Interface contacts:
Residue F43 in the first protein is in contact with residue A278 in the second protein (closest heavy-atom distance 3.1 Å).
Residue K57 in the first protein is in contact with residue Q47 in the second protein (closest heavy-atom distance 2.4 Å).
Residue L65 in the first protein interacts with residue L288 in the second protein (closest heavy-atom distance 3.6 Å).
Residue K42 in the first protein contacts residue D18 in the second protein (closest heavy-atom distance 2.8 Å).
Residue I28 in the first protein interacts with residue Y79 in the second protein (closest heavy-atom distance 3.2 Å).
Residue Y38 in the first protein contacts residue H17 in the second protein (closest heavy-atom distance 2.5 Å).
Residue Y437 in the first protein contacts residue T26 in the second protein (closest heavy-atom distance 3.1 Å).
Residue T35 in the first protein is in contact with residue W266 in the second protein (closest heavy-atom distance 3.5 Å).
Residue T51 in the first protein is in contact with residue V303 in the second protein (closest heavy-atom distance 3.6 Å).
Residue S37 in the first protein interacts with residue N284 in the second protein (closest heavy-atom distance 2.9 Å).
Residue V60 in the first protein is in contact with residue Q47 in the second protein (closest heavy-atom distance 3.4 Å).
Residue R32 in the first protein is in contact with residue N154 in the second protein (closest heavy-atom distance 3.4 Å).
Residue Y437 in the first protein contacts residue N72 in the second protein (closest heavy-atom distance 3.3 Å).
Residue F43 in the first protein is in contact with residue W270 in the second protein (closest heavy-atom distance 3.6 Å).
Residue A41 in the first protein contacts residue S280 in the second protein (closest heavy-atom distance 3.2 Å).
Residue S58 in the first protein is in contact with residue T30 in the second protein (closest heavy-atom distance 3.6 Å).
Residue L50 in the first protein contacts residue M21 in the second protein (closest heavy-atom distance 3.1 Å).
Residue F43 in the first protein interacts with residue S271 in the second protein (closest heavy-atom distance 3.4 Å).
Residue Y437 in the first protein contacts residue R27 in the second protein (closest heavy-atom distance 3.5 Å).
Residue Y441 in the first protein interacts with residue D41 in the second protein (closest heavy-atom distance 2.6 Å).
Residue R32 in the first protein contacts residue S125 in the second protein (closest heavy-atom distance 3.1 Å).
Residue S58 in the first protein interacts with residue F40 in the second protein (closest heavy-atom distance 2.9 Å).
Residue F40 in the first protein is in contact with residue S280 in the second protein (closest heavy-atom distance 3.5 Å).
Residue F34 in the first protein contacts residue W266 in the second protein (closest heavy-atom distance 3.3 Å).
Residue Y437 in the first protein contacts residue D22 in the second protein (closest heavy-atom distance 2.7 Å).
Residue Y38 in the first protein contacts residue H267 in the second protein (closest heavy-atom distance 3.3 Å).
Residue D395 in the first protein contacts residue G225 in the second protein (closest heavy-atom distance 3.3 Å).
Residue R32 in the first protein is in contact with residue S105 in the second protein (closest heavy-atom distance 3.6 Å).
Residue Y441 in the first protein is in contact with residue R43 in the second protein (closest heavy-atom distance 2.5 Å).
Residue L433 in the first protein contacts residue Y24 in the second protein (closest heavy-atom distance 3.0 Å).
Residue V60 in the first protein interacts with residue A19 in the second protein (closest heavy-atom distance 3.6 Å).
Residue F40 in the first protein interacts with residue H17 in the second protein (closest heavy-atom distance 2.8 Å).
Residue A41 in the first protein contacts residue V286 in the second protein (closest heavy-atom distance 3.5 Å).
Residue S58 in the first protein contacts residue I16 in the second protein (closest heavy-atom distance 2.8 Å).
Residue K42 in the first protein is in contact with residue S269 in the second protein (closest heavy-atom distance 3.5 Å).
Residue S37 in the first protein is in contact with residue W266 in the second protein (closest heavy-atom distance 3.3 Å).
Residue T39 in the first protein contacts residue N284 in the second protein (closest heavy-atom distance 3.4 Å).
Residue F34 in the first protein interacts with residue W61 in the second protein (closest heavy-atom distance 3.6 Å).
Residue K52 in the first protein interacts with residue M15 in the second protein (closest heavy-atom distance 2.7 Å).
Residue F34 in the first protein is in contact with residue H17 in the second protein (closest heavy-atom distance 3.1 Å).
Residue T51 in the first protein is in contact with residue V286 in the second protein (closest heavy-atom distance 3.6 Å).
Residue Y441 in the first protein contacts residue R27 in the second protein (closest heavy-atom distance 2.8 Å).
Residue R32 in the first protein contacts residue R216 in the second protein (closest heavy-atom distance 2.4 Å).
Residue I62 in the first protein is in contact with residue L28 in the second protein (closest heavy-atom distance 2.8 Å).
Residue S47 in the first protein contacts residue I272 in the second protein (closest heavy-atom distance 3.4 Å).
Residue R33 in the first protein is in contact with residue W266 in the second protein (closest heavy-atom distance 3.6 Å).
Residue R33 in the first protein contacts residue Q236 in the second protein (closest heavy-atom distance 3.6 Å).
Residue G56 in the first protein is in contact with residue Q47 in the second protein (closest heavy-atom distance 3.0 Å).
Residue R32 in the first protein interacts with residue N107 in the second protein (closest heavy-atom distance 2.5 Å).
Residue K434 in the first protein contacts residue Y24 in the second protein (closest heavy-atom distance 3.1 Å).
Residue R32 in the first protein contacts residue W214 in the second protein (closest heavy-atom distance 3.3 Å).
Residue M402 in the first protein interacts with residue Y23 in the second protein (closest heavy-atom distance 3.6 Å).
Residue N440 in the first protein interacts with residue N72 in the second protein (closest heavy-atom distance 2.9 Å).
Residue K42 in the first protein is in contact with residue Q62 in the second protein (closest heavy-atom distance 3.5 Å).
Residue A369 in the first protein contacts residue T273 in the second protein (closest heavy-atom distance 3.6 Å).
Residue S44 in the first protein interacts with residue M21 in the second protein (closest heavy-atom distance 3.0 Å).
Residue K42 in the first protein is in contact with residue H267 in the second protein (closest heavy-atom distance 3.4 Å).
Residue R33 in the first protein interacts with residue D213 in the second protein (closest heavy-atom distance 3.4 Å).
Residue K57 in the first protein contacts residue F40 in the second protein (closest heavy-atom distance 3.6 Å).
Residue E372 in the first protein contacts residue T273 in the second protein (closest heavy-atom distance 2.6 Å).

Sequence of the second protein:
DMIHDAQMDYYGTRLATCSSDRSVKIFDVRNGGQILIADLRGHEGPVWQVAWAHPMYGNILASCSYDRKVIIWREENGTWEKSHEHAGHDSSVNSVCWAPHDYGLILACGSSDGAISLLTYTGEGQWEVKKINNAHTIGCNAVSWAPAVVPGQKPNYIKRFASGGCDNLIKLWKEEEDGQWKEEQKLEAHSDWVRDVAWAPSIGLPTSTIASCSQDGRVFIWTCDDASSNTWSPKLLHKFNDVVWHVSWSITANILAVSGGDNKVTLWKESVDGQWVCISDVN

Sequence of the first protein:
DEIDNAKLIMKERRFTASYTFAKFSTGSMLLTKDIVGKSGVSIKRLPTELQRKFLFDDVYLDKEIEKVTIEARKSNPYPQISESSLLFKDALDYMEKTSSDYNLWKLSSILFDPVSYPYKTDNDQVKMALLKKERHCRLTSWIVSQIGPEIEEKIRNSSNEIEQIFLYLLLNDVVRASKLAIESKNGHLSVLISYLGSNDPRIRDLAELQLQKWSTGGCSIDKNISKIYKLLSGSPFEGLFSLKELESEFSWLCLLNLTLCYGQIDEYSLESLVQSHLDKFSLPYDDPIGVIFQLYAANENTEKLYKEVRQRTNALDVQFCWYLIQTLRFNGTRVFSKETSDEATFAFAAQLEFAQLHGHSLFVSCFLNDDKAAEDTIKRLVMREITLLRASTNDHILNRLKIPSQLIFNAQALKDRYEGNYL

This data describes a binding interaction between two proteins.